Interface contacts:
Residue N111 in the second protein interacts with residue L8 in the first protein (closest heavy-atom distance 3.0 Å).
Residue E81 in the second protein interacts with residue R43 in the first protein (closest heavy-atom distance 4.5 Å).
Residue L118 in the second protein interacts with residue L8 in the first protein (closest heavy-atom distance 4.2 Å).
Residue I97 in the second protein interacts with residue Q25 in the first protein (closest heavy-atom distance 3.5 Å).
Residue D121 in the second protein interacts with residue M1 in the first protein (closest heavy-atom distance 3.1 Å).
Residue L118 in the second protein interacts with residue L5 in the first protein (closest heavy-atom distance 3.9 Å).
Residue N111 in the second protein interacts with residue E12 in the first protein (closest heavy-atom distance 3.2 Å).
Residue N111 in the second protein interacts with residue E11 in the first protein (closest heavy-atom distance 4.3 Å).
Residue L101 in the second protein contacts residue H23 in the first protein (closest heavy-atom distance 3.5 Å).
Residue N105 in the second protein contacts residue K19 in the first protein (closest heavy-atom distance 3.5 Å).
Residue L101 in the second protein interacts with residue L26 in the first protein (closest heavy-atom distance 3.6 Å).
Residue P83 in the second protein interacts with residue I40 in the first protein (closest heavy-atom distance 3.5 Å).
Residue I97 in the second protein is in contact with residue L29 in the first protein (closest heavy-atom distance 4.1 Å).
Residue I97 in the second protein is in contact with residue L26 in the first protein (closest heavy-atom distance 3.6 Å).
Residue N90 in the second protein interacts with residue E33 in the first protein (closest heavy-atom distance 3.0 Å).
Residue Q115 in the second protein is in contact with residue R9 in the first protein (closest heavy-atom distance 4.9 Å).
Residue D82 in the second protein contacts residue R44 in the first protein (closest heavy-atom distance 2.9 Å).
Residue Q94 in the second protein contacts residue E33 in the first protein (closest heavy-atom distance 3.2 Å).
Residue N90 in the second protein is in contact with residue L36 in the first protein (closest heavy-atom distance 4.6 Å).
Residue E84 in the second protein is in contact with residue I40 in the first protein (closest heavy-atom distance 3.9 Å).
Residue L87 in the second protein interacts with residue Q37 in the first protein (closest heavy-atom distance 3.4 Å).
Residue Q115 in the second protein is in contact with residue L5 in the first protein (closest heavy-atom distance 4.3 Å).
Residue P83 in the second protein is in contact with residue R43 in the first protein (closest heavy-atom distance 3.5 Å).
Residue P83 in the second protein is in contact with residue M39 in the first protein (closest heavy-atom distance 3.6 Å).
Residue Q114 in the second protein interacts with residue L8 in the first protein (closest heavy-atom distance 3.3 Å).
Residue Q98 in the second protein contacts residue L26 in the first protein (closest heavy-atom distance 4.3 Å).
Residue C86 in the second protein contacts residue E33 in the first protein (closest heavy-atom distance 5.0 Å).
Residue Q115 in the second protein interacts with residue L8 in the first protein (closest heavy-atom distance 3.8 Å).
Residue A104 in the second protein contacts residue K19 in the first protein (closest heavy-atom distance 2.8 Å).
Residue P83 in the second protein contacts residue R44 in the first protein (closest heavy-atom distance 4.1 Å).
Residue L118 in the second protein is in contact with residue M1 in the first protein (closest heavy-atom distance 3.7 Å).
Residue L87 in the second protein contacts residue L36 in the first protein (closest heavy-atom distance 3.5 Å).
Residue L108 in the second protein contacts residue L15 in the first protein (closest heavy-atom distance 3.8 Å).
Residue C86 in the second protein is in contact with residue L36 in the first protein (closest heavy-atom distance 3.6 Å).
Residue R112 in the second protein contacts residue L16 in the first protein (closest heavy-atom distance 4.5 Å).
Residue Q94 in the second protein is in contact with residue L29 in the first protein (closest heavy-atom distance 3.3 Å).
Residue I97 in the second protein contacts residue L22 in the first protein (closest heavy-atom distance 3.6 Å).
Residue N111 in the second protein is in contact with residue L15 in the first protein (closest heavy-atom distance 4.0 Å).
Residue M91 in the second protein interacts with residue E33 in the first protein (closest heavy-atom distance 3.1 Å).
Residue L87 in the second protein is in contact with residue E33 in the first protein (closest heavy-atom distance 4.3 Å).
Residue P83 in the second protein interacts with residue L36 in the first protein (closest heavy-atom distance 4.9 Å).
Residue N105 in the second protein contacts residue H23 in the first protein (closest heavy-atom distance 4.3 Å).
Residue K100 in the second protein contacts residue L22 in the first protein (closest heavy-atom distance 3.7 Å).
Residue N90 in the second protein is in contact with residue L29 in the first protein (closest heavy-atom distance 3.5 Å).
Residue Q115 in the second protein is in contact with residue E12 in the first protein (closest heavy-atom distance 3.8 Å).
Residue L87 in the second protein contacts residue I40 in the first protein (closest heavy-atom distance 3.6 Å).
Residue L101 in the second protein interacts with residue K19 in the first protein (closest heavy-atom distance 4.5 Å).
Residue Y93 in the second protein interacts with residue L29 in the first protein (closest heavy-atom distance 3.4 Å).
Residue L108 in the second protein contacts residue E12 in the first protein (closest heavy-atom distance 4.4 Å).
Residue L101 in the second protein is in contact with residue L22 in the first protein (closest heavy-atom distance 3.5 Å).
Residue Y93 in the second protein interacts with residue Q25 in the first protein (closest heavy-atom distance 3.7 Å).
Residue R112 in the second protein contacts residue E12 in the first protein (closest heavy-atom distance 2.9 Å).
Residue N90 in the second protein contacts residue E32 in the first protein (closest heavy-atom distance 3.8 Å).
Residue Q94 in the second protein is in contact with residue K30 in the first protein (closest heavy-atom distance 3.3 Å).
Residue Q94 in the second protein interacts with residue L26 in the first protein (closest heavy-atom distance 4.2 Å).
Residue L108 in the second protein is in contact with residue L16 in the first protein (closest heavy-atom distance 3.6 Å).
Residue A104 in the second protein interacts with residue L15 in the first protein (closest heavy-atom distance 4.7 Å).
Residue L107 in the second protein is in contact with residue L15 in the first protein (closest heavy-atom distance 4.6 Å).
Residue E84 in the second protein is in contact with residue R44 in the first protein (closest heavy-atom distance 2.4 Å).
Residue L108 in the second protein contacts residue K19 in the first protein (closest heavy-atom distance 3.4 Å).

Sequence of the second protein:
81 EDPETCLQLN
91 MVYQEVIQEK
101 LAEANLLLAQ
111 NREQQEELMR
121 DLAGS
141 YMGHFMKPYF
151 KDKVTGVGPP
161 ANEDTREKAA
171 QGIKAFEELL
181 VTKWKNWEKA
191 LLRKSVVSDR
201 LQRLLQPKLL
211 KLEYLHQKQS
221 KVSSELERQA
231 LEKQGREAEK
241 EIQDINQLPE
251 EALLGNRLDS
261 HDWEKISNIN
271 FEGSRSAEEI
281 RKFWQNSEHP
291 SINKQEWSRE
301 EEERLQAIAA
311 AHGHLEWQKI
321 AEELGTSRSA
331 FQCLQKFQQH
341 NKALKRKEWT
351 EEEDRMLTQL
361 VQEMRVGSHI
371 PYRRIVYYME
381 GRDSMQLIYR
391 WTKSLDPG

The following describes two proteins that form a bound complex.

Sequence of the first protein:
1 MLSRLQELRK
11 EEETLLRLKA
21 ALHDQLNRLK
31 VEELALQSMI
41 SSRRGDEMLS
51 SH